Sequence of the second protein:
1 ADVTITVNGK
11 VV

This data describes a binding interaction between two proteins.

Sequence of the first protein:
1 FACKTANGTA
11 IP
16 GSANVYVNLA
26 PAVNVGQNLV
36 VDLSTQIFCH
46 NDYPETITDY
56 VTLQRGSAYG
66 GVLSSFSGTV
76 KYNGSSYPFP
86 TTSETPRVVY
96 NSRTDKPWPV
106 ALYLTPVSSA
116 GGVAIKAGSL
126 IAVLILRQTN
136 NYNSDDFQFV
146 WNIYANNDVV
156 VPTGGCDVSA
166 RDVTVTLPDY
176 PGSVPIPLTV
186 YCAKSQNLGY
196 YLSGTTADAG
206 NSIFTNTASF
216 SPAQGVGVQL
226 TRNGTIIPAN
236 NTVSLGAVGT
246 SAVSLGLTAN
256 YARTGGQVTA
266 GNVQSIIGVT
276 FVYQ

Residue-level contacts at the interface:
Residue V163 in the first protein contacts residue V3 in the second protein (closest heavy-atom distance 3.7 Å).
Residue V223 in the first protein interacts with residue V7 in the second protein (closest heavy-atom distance 3.9 Å).
Residue V170 in the first protein interacts with residue N8 in the second protein (closest heavy-atom distance 3.0 Å).
Residue V268 in the first protein contacts residue N8 in the second protein (closest heavy-atom distance 3.4 Å).
Residue S270 in the first protein contacts residue I5 in the second protein (closest heavy-atom distance 3.5 Å).
Residue V263 in the first protein is in contact with residue V11 in the second protein (closest heavy-atom distance 3.9 Å).
Residue D174 in the first protein is in contact with residue K10 in the second protein (closest heavy-atom distance 3.5 Å).
Residue G273 in the first protein contacts residue V3 in the second protein (closest heavy-atom distance 3.4 Å).
Residue I271 in the first protein contacts residue I5 in the second protein (closest heavy-atom distance 3.5 Å).
Residue V274 in the first protein contacts residue I5 in the second protein (closest heavy-atom distance 3.6 Å).
Residue Q269 in the first protein is in contact with residue V7 in the second protein (closest heavy-atom distance 3.2 Å).
Residue S270 in the first protein contacts residue T6 in the second protein (closest heavy-atom distance 3.7 Å).
Residue A165 in the first protein interacts with residue V3 in the second protein (closest heavy-atom distance 3.5 Å).
Residue V268 in the first protein interacts with residue V7 in the second protein (closest heavy-atom distance 3.8 Å).
Residue T275 in the first protein interacts with residue D2 in the second protein (closest heavy-atom distance 3.7 Å).
Residue I271 in the first protein is in contact with residue T4 in the second protein (closest heavy-atom distance 3.5 Å).
Residue G266 in the first protein contacts residue K10 in the second protein (closest heavy-atom distance 3.6 Å).
Residue D167 in the first protein contacts residue T4 in the second protein (closest heavy-atom distance 3.5 Å).
Residue A265 in the first protein interacts with residue V11 in the second protein (closest heavy-atom distance 3.2 Å).
Residue Y256 in the first protein is in contact with residue G9 in the second protein (closest heavy-atom distance 3.2 Å).
Residue T264 in the first protein interacts with residue V11 in the second protein (closest heavy-atom distance 3.4 Å).
Residue I272 in the first protein interacts with residue I5 in the second protein (closest heavy-atom distance 2.8 Å).
Residue G266 in the first protein contacts residue V11 in the second protein (closest heavy-atom distance 2.8 Å).
Residue I272 in the first protein contacts residue T4 in the second protein (closest heavy-atom distance 3.8 Å).
Residue Y256 in the first protein interacts with residue K10 in the second protein (closest heavy-atom distance 3.0 Å).
Residue T275 in the first protein is in contact with residue A1 in the second protein (closest heavy-atom distance 3.4 Å).
Residue L172 in the first protein interacts with residue V7 in the second protein (closest heavy-atom distance 3.7 Å).
Residue F276 in the first protein interacts with residue D2 in the second protein (closest heavy-atom distance 3.0 Å).
Residue V274 in the first protein contacts residue A1 in the second protein (closest heavy-atom distance 3.7 Å).
Residue V168 in the first protein interacts with residue T6 in the second protein (closest heavy-atom distance 2.7 Å).
Residue Q269 in the first protein is in contact with residue N8 in the second protein (closest heavy-atom distance 2.9 Å).
Residue N267 in the first protein is in contact with residue K10 in the second protein (closest heavy-atom distance 3.5 Å).
Residue L172 in the first protein contacts residue N8 in the second protein (closest heavy-atom distance 2.7 Å).
Residue G273 in the first protein is in contact with residue A1 in the second protein (closest heavy-atom distance 3.6 Å).
Residue Q269 in the first protein interacts with residue T6 in the second protein (closest heavy-atom distance 3.9 Å).
Residue R166 in the first protein interacts with residue D2 in the second protein (closest heavy-atom distance 3.1 Å).
Residue T169 in the first protein is in contact with residue N8 in the second protein (closest heavy-atom distance 3.8 Å).
Residue I272 in the first protein contacts residue V3 in the second protein (closest heavy-atom distance 3.9 Å).
Residue V170 in the first protein contacts residue T6 in the second protein (closest heavy-atom distance 3.0 Å).
Residue V168 in the first protein is in contact with residue I5 in the second protein (closest heavy-atom distance 3.3 Å).
Residue V274 in the first protein is in contact with residue V3 in the second protein (closest heavy-atom distance 2.8 Å).
Residue V221 in the first protein contacts residue V11 in the second protein (closest heavy-atom distance 3.8 Å).
Residue I181 in the first protein contacts residue I5 in the second protein (closest heavy-atom distance 3.9 Å).
Residue N267 in the first protein contacts residue G9 in the second protein (closest heavy-atom distance 3.8 Å).
Residue T171 in the first protein is in contact with residue N8 in the second protein (closest heavy-atom distance 3.4 Å).
Residue S270 in the first protein is in contact with residue V7 in the second protein (closest heavy-atom distance 2.9 Å).
Residue A254 in the first protein interacts with residue V7 in the second protein (closest heavy-atom distance 4.0 Å).
Residue V274 in the first protein interacts with residue D2 in the second protein (closest heavy-atom distance 2.8 Å).
Residue R166 in the first protein contacts residue V3 in the second protein (closest heavy-atom distance 3.3 Å).
Residue A115 in the first protein interacts with residue D2 in the second protein (closest heavy-atom distance 3.6 Å).
Residue A218 in the first protein contacts residue V11 in the second protein (closest heavy-atom distance 3.8 Å).
Residue Y175 in the first protein is in contact with residue V11 in the second protein (closest heavy-atom distance 3.8 Å).
Residue G116 in the first protein interacts with residue D2 in the second protein (closest heavy-atom distance 3.3 Å).
Residue T169 in the first protein is in contact with residue T6 in the second protein (closest heavy-atom distance 3.4 Å).
Residue R166 in the first protein interacts with residue T4 in the second protein (closest heavy-atom distance 2.9 Å).
Residue V168 in the first protein contacts residue T4 in the second protein (closest heavy-atom distance 2.9 Å).
Residue V170 in the first protein contacts residue V7 in the second protein (closest heavy-atom distance 3.7 Å).
Residue Y175 in the first protein interacts with residue K10 in the second protein (closest heavy-atom distance 2.8 Å).
Residue L183 in the first protein is in contact with residue V3 in the second protein (closest heavy-atom distance 3.9 Å).
Residue V268 in the first protein interacts with residue G9 in the second protein (closest heavy-atom distance 2.7 Å).